Interface contacts:
Residue Q322 in chain A interacts with residue E491 in chain B (closest heavy-atom distance 4.3 Å).
Residue L492 in chain A is in contact with residue T321 in chain B (closest heavy-atom distance 3.7 Å).
Residue F472 in chain A interacts with residue M348 in chain B (closest heavy-atom distance 4.2 Å).
Residue W208 in chain A contacts residue L492 in chain B (closest heavy-atom distance 3.2 Å).
Residue D489 in chain A contacts residue W208 in chain B (closest heavy-atom distance 3.5 Å).
Residue L466 in chain A contacts residue T325 in chain B (closest heavy-atom distance 4.4 Å).
Residue Q212 in chain A contacts residue D489 in chain B (closest heavy-atom distance 4.6 Å).
Residue L323 in chain A contacts residue A488 in chain B (closest heavy-atom distance 4.3 Å).
Residue T325 in chain A interacts with residue E491 in chain B (closest heavy-atom distance 2.7 Å).
Residue W208 in chain A is in contact with residue A488 in chain B (closest heavy-atom distance 3.2 Å).
Residue W208 in chain A contacts residue E493 in chain B (closest heavy-atom distance 4.5 Å).
Residue K471 in chain A contacts residue V349 in chain B (closest heavy-atom distance 3.8 Å).
Residue R484 in chain A is in contact with residue H207 in chain B (closest heavy-atom distance 3.3 Å).
Residue L492 in chain A contacts residue I197 in chain B (closest heavy-atom distance 3.6 Å).
Residue T325 in chain A is in contact with residue C487 in chain B (closest heavy-atom distance 3.8 Å).
Residue R484 in chain A is in contact with residue W327 in chain B (closest heavy-atom distance 3.3 Å).
Residue K324 in chain A is in contact with residue E491 in chain B (closest heavy-atom distance 3.0 Å).
Residue M348 in chain A interacts with residue L466 in chain B (closest heavy-atom distance 4.0 Å).
Residue L466 in chain A interacts with residue M346 in chain B (closest heavy-atom distance 3.5 Å).
Residue C487 in chain A interacts with residue T325 in chain B (closest heavy-atom distance 4.4 Å).
Residue Q211 in chain A contacts residue A485 in chain B (closest heavy-atom distance 3.9 Å).
Residue E491 in chain A is in contact with residue L323 in chain B (closest heavy-atom distance 3.8 Å).
Residue E491 in chain A is in contact with residue K324 in chain B (closest heavy-atom distance 3.2 Å).
Residue T325 in chain A contacts residue L466 in chain B (closest heavy-atom distance 4.2 Å).
Residue A485 in chain A interacts with residue Q211 in chain B (closest heavy-atom distance 3.6 Å).
Residue Q211 in chain A is in contact with residue D481 in chain B (closest heavy-atom distance 3.9 Å).
Residue E491 in chain A interacts with residue T321 in chain B (closest heavy-atom distance 3.9 Å).
Residue G204 in chain A interacts with residue R484 in chain B (closest heavy-atom distance 3.5 Å).
Residue I197 in chain A contacts residue L492 in chain B (closest heavy-atom distance 3.7 Å).
Residue H207 in chain A contacts residue R484 in chain B (closest heavy-atom distance 3.2 Å).
Residue E491 in chain A is in contact with residue Q322 in chain B (closest heavy-atom distance 4.4 Å).
Residue W208 in chain A contacts residue D489 in chain B (closest heavy-atom distance 3.8 Å).
Residue W327 in chain A interacts with residue R484 in chain B (closest heavy-atom distance 3.4 Å).
Residue L483 in chain A is in contact with residue W327 in chain B (closest heavy-atom distance 4.2 Å).
Residue L492 in chain A is in contact with residue L323 in chain B (closest heavy-atom distance 3.9 Å).
Residue M346 in chain A is in contact with residue L466 in chain B (closest heavy-atom distance 3.2 Å).
Residue L323 in chain A contacts residue L492 in chain B (closest heavy-atom distance 3.7 Å).
Residue A488 in chain A contacts residue L323 in chain B (closest heavy-atom distance 4.4 Å).
Residue L466 in chain A contacts residue M348 in chain B (closest heavy-atom distance 3.7 Å).
Residue W327 in chain A interacts with residue L483 in chain B (closest heavy-atom distance 4.1 Å).
Residue C487 in chain A is in contact with residue W327 in chain B (closest heavy-atom distance 3.8 Å).
Residue F472 in chain A contacts residue W327 in chain B (closest heavy-atom distance 4.4 Å).
Residue K471 in chain A contacts residue S347 in chain B (closest heavy-atom distance 4.3 Å).
Residue S347 in chain A interacts with residue K471 in chain B (closest heavy-atom distance 3.9 Å).
Residue A485 in chain A interacts with residue H207 in chain B (closest heavy-atom distance 3.5 Å).
Residue V349 in chain A is in contact with residue K471 in chain B (closest heavy-atom distance 3.5 Å).
Residue D481 in chain A contacts residue Q211 in chain B (closest heavy-atom distance 4.6 Å).
Residue K471 in chain A interacts with residue M348 in chain B (closest heavy-atom distance 3.5 Å).
Residue H207 in chain A contacts residue D481 in chain B (closest heavy-atom distance 3.3 Å).
Residue D489 in chain A interacts with residue Q212 in chain B (closest heavy-atom distance 3.8 Å).
Residue M348 in chain A is in contact with residue K471 in chain B (closest heavy-atom distance 3.5 Å).
Residue E491 in chain A contacts residue T325 in chain B (closest heavy-atom distance 2.8 Å).
Residue A488 in chain A interacts with residue W208 in chain B (closest heavy-atom distance 3.5 Å).
Residue W327 in chain A interacts with residue C487 in chain B (closest heavy-atom distance 4.2 Å).
Residue D481 in chain A contacts residue H207 in chain B (closest heavy-atom distance 2.9 Å).
Residue L323 in chain A is in contact with residue E491 in chain B (closest heavy-atom distance 3.7 Å).
Residue R195 in chain A is in contact with residue E493 in chain B (closest heavy-atom distance 3.0 Å).
Residue T321 in chain A is in contact with residue L492 in chain B (closest heavy-atom distance 3.7 Å).
Residue M348 in chain A is in contact with residue F472 in chain B (closest heavy-atom distance 3.3 Å).
Residue L492 in chain A interacts with residue W208 in chain B (closest heavy-atom distance 3.3 Å).

Sequence of chain A:
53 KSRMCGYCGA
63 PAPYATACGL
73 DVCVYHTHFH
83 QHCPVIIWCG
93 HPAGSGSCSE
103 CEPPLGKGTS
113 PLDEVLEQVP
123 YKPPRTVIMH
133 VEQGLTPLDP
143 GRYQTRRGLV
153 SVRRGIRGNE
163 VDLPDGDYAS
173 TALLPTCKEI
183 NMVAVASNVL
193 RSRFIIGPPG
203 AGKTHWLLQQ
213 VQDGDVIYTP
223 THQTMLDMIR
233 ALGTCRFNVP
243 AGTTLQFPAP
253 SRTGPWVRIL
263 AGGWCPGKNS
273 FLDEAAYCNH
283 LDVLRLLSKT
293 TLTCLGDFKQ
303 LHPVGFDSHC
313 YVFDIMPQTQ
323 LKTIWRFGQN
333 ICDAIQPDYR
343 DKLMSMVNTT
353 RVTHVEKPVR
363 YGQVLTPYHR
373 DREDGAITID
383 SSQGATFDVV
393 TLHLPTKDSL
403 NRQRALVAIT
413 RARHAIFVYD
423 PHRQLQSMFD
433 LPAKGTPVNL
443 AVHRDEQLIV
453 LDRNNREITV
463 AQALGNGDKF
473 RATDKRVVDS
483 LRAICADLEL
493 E

Sequence of chain B:
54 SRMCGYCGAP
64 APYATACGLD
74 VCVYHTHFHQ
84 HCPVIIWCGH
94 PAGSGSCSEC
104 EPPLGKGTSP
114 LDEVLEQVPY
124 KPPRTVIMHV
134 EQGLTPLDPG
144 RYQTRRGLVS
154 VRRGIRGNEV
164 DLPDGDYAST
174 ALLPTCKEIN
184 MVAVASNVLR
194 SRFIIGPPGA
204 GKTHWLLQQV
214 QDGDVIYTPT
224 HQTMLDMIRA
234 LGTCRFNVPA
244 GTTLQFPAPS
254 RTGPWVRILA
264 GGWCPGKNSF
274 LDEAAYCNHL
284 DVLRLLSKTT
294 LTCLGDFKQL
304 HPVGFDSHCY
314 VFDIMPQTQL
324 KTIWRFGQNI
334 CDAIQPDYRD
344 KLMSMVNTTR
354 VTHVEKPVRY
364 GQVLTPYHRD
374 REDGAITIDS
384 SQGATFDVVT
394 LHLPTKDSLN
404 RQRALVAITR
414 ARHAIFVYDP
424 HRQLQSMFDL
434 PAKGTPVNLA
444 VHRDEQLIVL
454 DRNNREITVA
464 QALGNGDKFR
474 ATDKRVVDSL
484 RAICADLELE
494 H

These two protein chains interact to form a complex.